Residue-level contacts at the interface:
Residue L69 in chain A interacts with residue L300 in chain B (closest heavy-atom distance 3.7 Å).
Residue Y544 in chain A interacts with residue T536 in chain B (closest heavy-atom distance 4.0 Å).
Residue N129 in chain A interacts with residue K39 in chain B (closest heavy-atom distance 3.4 Å).
Residue F34 in chain A contacts residue T49 in chain B (closest heavy-atom distance 3.6 Å).
Residue I457 in chain A contacts residue I320 in chain B (closest heavy-atom distance 4.2 Å).
Residue Y37 in chain A interacts with residue H67 in chain B (closest heavy-atom distance 3.6 Å).
Residue R53 in chain A interacts with residue E302 in chain B (closest heavy-atom distance 4.2 Å).
Residue Y37 in chain A contacts residue L64 in chain B (closest heavy-atom distance 3.9 Å).
Residue F436 in chain A interacts with residue Q327 in chain B (closest heavy-atom distance 3.0 Å).
Residue V437 in chain A is in contact with residue H323 in chain B (closest heavy-atom distance 3.7 Å).
Residue E39 in chain A is in contact with residue L24 in chain B (closest heavy-atom distance 3.9 Å).
Residue K56 in chain A interacts with residue T301 in chain B (closest heavy-atom distance 3.8 Å).
Residue Y40 in chain A interacts with residue L24 in chain B (closest heavy-atom distance 3.6 Å).
Residue Y40 in chain A interacts with residue L64 in chain B (closest heavy-atom distance 4.1 Å).
Residue Y29 in chain A contacts residue T35 in chain B (closest heavy-atom distance 3.6 Å).
Residue R28 in chain A is in contact with residue Y26 in chain B (closest heavy-atom distance 4.2 Å).
Residue R28 in chain A interacts with residue L30 in chain B (closest heavy-atom distance 3.6 Å).
Residue Y37 in chain A is in contact with residue I65 in chain B (closest heavy-atom distance 4.0 Å).
Residue F34 in chain A is in contact with residue N53 in chain B (closest heavy-atom distance 3.8 Å).
Residue Y544 in chain A interacts with residue V540 in chain B (closest heavy-atom distance 3.7 Å).
Residue V437 in chain A interacts with residue K324 in chain B (closest heavy-atom distance 3.8 Å).
Residue N129 in chain A interacts with residue V42 in chain B (closest heavy-atom distance 3.5 Å).
Residue D130 in chain A contacts residue R31 in chain B (closest heavy-atom distance 2.9 Å).
Residue Y544 in chain A is in contact with residue V312 in chain B (closest heavy-atom distance 3.7 Å).
Residue P546 in chain A contacts residue N313 in chain B (closest heavy-atom distance 4.2 Å).
Residue Y40 in chain A contacts residue N53 in chain B (closest heavy-atom distance 2.8 Å).
Residue R28 in chain A contacts residue S27 in chain B (closest heavy-atom distance 3.3 Å).
Residue S458 in chain A is in contact with residue L316 in chain B (closest heavy-atom distance 4.3 Å).
Residue K56 in chain A contacts residue E302 in chain B (closest heavy-atom distance 2.8 Å).
Residue V442 in chain A is in contact with residue E533 in chain B (closest heavy-atom distance 3.4 Å).
Residue Y52 in chain A contacts residue L299 in chain B (closest heavy-atom distance 3.1 Å).
Residue Q427 in chain A contacts residue Q327 in chain B (closest heavy-atom distance 3.7 Å).
Residue H44 in chain A contacts residue L24 in chain B (closest heavy-atom distance 3.5 Å).
Residue R28 in chain A interacts with residue E34 in chain B (closest heavy-atom distance 3.0 Å).
Residue N540 in chain A contacts residue T536 in chain B (closest heavy-atom distance 4.2 Å).
Residue P48 in chain A contacts residue Y26 in chain B (closest heavy-atom distance 4.2 Å).
Residue Y37 in chain A interacts with residue D66 in chain B (closest heavy-atom distance 3.8 Å).
Residue I41 in chain A interacts with residue I65 in chain B (closest heavy-atom distance 3.8 Å).
Residue R49 in chain A contacts residue Y26 in chain B (closest heavy-atom distance 3.9 Å).
Residue Y541 in chain A is in contact with residue L532 in chain B (closest heavy-atom distance 3.9 Å).
Residue Y40 in chain A contacts residue I21 in chain B (closest heavy-atom distance 4.1 Å).
Residue T438 in chain A is in contact with residue H323 in chain B (closest heavy-atom distance 3.5 Å).
Residue A31 in chain A contacts residue S27 in chain B (closest heavy-atom distance 3.3 Å).
Residue S431 in chain A interacts with residue Q327 in chain B (closest heavy-atom distance 3.9 Å).
Residue R49 in chain A interacts with residue S23 in chain B (closest heavy-atom distance 2.8 Å).
Residue Y544 in chain A contacts residue R539 in chain B (closest heavy-atom distance 3.2 Å).
Residue V437 in chain A contacts residue I320 in chain B (closest heavy-atom distance 4.0 Å).
Residue Y29 in chain A is in contact with residue R31 in chain B (closest heavy-atom distance 3.5 Å).
Residue Y40 in chain A interacts with residue Q20 in chain B (closest heavy-atom distance 3.5 Å).
Residue Y40 in chain A contacts residue H25 in chain B (closest heavy-atom distance 3.8 Å).
Residue N128 in chain A is in contact with residue V42 in chain B (closest heavy-atom distance 4.2 Å).
Residue R28 in chain A interacts with residue E296 in chain B (closest heavy-atom distance 3.8 Å).
Residue Y52 in chain A interacts with residue Y26 in chain B (closest heavy-atom distance 3.6 Å).
Residue V442 in chain A contacts residue M529 in chain B (closest heavy-atom distance 3.7 Å).
Residue Y52 in chain A is in contact with residue L300 in chain B (closest heavy-atom distance 3.2 Å).
Residue F545 in chain A is in contact with residue L316 in chain B (closest heavy-atom distance 3.5 Å).
Residue D432 in chain A is in contact with residue E331 in chain B (closest heavy-atom distance 3.0 Å).
Residue P440 in chain A contacts residue M529 in chain B (closest heavy-atom distance 3.6 Å).
Residue K56 in chain A interacts with residue L300 in chain B (closest heavy-atom distance 3.3 Å).
Residue T438 in chain A is in contact with residue Q327 in chain B (closest heavy-atom distance 4.1 Å).

Sequence of chain A:
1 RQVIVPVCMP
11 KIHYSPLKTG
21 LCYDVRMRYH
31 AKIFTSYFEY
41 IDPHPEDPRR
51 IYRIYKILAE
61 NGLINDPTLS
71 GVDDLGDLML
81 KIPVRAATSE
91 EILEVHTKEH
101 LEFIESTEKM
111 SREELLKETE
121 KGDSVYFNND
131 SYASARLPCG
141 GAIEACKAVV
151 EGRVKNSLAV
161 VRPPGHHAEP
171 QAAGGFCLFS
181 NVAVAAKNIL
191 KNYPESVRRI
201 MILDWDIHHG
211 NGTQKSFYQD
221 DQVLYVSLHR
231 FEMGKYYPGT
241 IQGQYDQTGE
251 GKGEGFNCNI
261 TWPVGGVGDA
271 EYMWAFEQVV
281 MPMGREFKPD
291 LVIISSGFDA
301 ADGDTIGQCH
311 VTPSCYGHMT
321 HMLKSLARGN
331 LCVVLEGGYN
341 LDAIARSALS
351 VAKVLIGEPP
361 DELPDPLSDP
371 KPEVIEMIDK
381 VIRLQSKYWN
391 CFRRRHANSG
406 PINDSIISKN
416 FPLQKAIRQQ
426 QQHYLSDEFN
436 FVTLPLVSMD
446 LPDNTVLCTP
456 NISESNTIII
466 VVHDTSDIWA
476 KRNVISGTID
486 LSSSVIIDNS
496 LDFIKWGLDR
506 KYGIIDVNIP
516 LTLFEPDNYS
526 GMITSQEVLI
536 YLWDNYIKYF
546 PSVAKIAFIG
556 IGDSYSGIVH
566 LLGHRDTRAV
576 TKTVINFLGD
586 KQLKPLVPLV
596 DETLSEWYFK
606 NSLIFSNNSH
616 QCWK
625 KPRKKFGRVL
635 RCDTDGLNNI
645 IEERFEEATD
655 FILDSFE

Sequence of chain B:
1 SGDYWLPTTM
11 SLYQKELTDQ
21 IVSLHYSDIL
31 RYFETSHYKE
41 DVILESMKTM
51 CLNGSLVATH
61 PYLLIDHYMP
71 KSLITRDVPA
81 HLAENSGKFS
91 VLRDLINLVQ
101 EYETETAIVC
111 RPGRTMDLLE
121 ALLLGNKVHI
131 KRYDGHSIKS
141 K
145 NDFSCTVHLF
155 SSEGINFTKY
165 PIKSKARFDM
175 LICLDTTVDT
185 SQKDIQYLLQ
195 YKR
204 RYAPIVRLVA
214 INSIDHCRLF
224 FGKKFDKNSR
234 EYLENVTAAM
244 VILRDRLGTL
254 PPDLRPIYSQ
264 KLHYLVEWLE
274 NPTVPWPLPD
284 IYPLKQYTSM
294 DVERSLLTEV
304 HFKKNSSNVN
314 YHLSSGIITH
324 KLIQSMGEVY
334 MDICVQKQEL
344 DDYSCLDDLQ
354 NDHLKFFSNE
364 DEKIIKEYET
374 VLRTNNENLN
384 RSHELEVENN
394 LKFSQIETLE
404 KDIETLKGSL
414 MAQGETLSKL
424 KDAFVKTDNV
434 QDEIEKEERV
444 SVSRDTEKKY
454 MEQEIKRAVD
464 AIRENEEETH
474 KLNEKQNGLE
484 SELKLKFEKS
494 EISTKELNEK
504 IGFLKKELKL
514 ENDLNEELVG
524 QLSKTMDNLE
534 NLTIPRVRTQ

The following describes two proteins that form a bound complex.